Sequence of protein 1:
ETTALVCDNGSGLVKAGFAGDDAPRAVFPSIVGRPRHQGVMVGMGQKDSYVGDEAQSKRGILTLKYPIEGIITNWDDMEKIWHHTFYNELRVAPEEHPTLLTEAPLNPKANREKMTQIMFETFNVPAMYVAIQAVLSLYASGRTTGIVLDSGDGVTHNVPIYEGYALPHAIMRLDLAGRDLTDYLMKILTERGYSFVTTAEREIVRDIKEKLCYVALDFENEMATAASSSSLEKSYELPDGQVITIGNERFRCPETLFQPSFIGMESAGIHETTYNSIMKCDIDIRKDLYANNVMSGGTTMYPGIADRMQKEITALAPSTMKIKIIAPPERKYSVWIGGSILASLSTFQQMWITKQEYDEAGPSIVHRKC

These two protein chains interact to form a complex.

Sequence of protein 2:
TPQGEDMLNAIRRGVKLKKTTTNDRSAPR

Interface contacts:
Residue T351 in protein 1 interacts with residue A11 in protein 2 (closest heavy-atom distance 4.1 Å).
Residue D25 in protein 1 is in contact with residue T21 in protein 2 (closest heavy-atom distance 4.1 Å).
Residue I341 in protein 1 contacts residue L18 in protein 2 (closest heavy-atom distance 3.7 Å).
Residue D25 in protein 1 is in contact with residue K19 in protein 2 (closest heavy-atom distance 2.8 Å).
Residue D24 in protein 1 interacts with residue L18 in protein 2 (closest heavy-atom distance 3.5 Å).
Residue M355 in protein 1 is in contact with residue P3 in protein 2 (closest heavy-atom distance 2.9 Å).
Residue R210 in protein 1 is in contact with residue P29 in protein 2 (closest heavy-atom distance 3.7 Å).
Residue T148 in protein 1 interacts with residue R13 in protein 2 (closest heavy-atom distance 2.7 Å).
Residue D211 in protein 1 contacts residue P29 in protein 2 (closest heavy-atom distance 3.7 Å).
Residue F352 in protein 1 contacts residue M8 in protein 2 (closest heavy-atom distance 4.0 Å).
Residue D25 in protein 1 interacts with residue K20 in protein 2 (closest heavy-atom distance 3.4 Å).
Residue E93 in protein 1 is in contact with residue R26 in protein 2 (closest heavy-atom distance 2.8 Å).
Residue R210 in protein 1 is in contact with residue S27 in protein 2 (closest heavy-atom distance 2.7 Å).
Residue M355 in protein 1 interacts with residue M8 in protein 2 (closest heavy-atom distance 3.8 Å).
Residue L346 in protein 1 interacts with residue M8 in protein 2 (closest heavy-atom distance 3.9 Å).
Residue A26 in protein 1 interacts with residue K19 in protein 2 (closest heavy-atom distance 3.8 Å).
Residue R147 in protein 1 is in contact with residue I12 in protein 2 (closest heavy-atom distance 3.4 Å).
Residue D24 in protein 1 contacts residue T21 in protein 2 (closest heavy-atom distance 3.3 Å).
Residue K336 in protein 1 contacts residue S27 in protein 2 (closest heavy-atom distance 3.3 Å).
Residue K336 in protein 1 contacts residue D25 in protein 2 (closest heavy-atom distance 4.2 Å).
Residue M355 in protein 1 is in contact with residue T2 in protein 2 (closest heavy-atom distance 3.9 Å).
Residue G146 in protein 1 contacts residue I12 in protein 2 (closest heavy-atom distance 3.5 Å).
Residue V30 in protein 1 is in contact with residue T23 in protein 2 (closest heavy-atom distance 3.8 Å).
Residue D24 in protein 1 is in contact with residue K19 in protein 2 (closest heavy-atom distance 3.4 Å).
Residue G23 in protein 1 interacts with residue L18 in protein 2 (closest heavy-atom distance 3.3 Å).
Residue R28 in protein 1 is in contact with residue N24 in protein 2 (closest heavy-atom distance 3.6 Å).
Residue L16 in protein 1 interacts with residue S27 in protein 2 (closest heavy-atom distance 3.8 Å).
Residue A29 in protein 1 is in contact with residue N24 in protein 2 (closest heavy-atom distance 4.2 Å).
Residue I345 in protein 1 interacts with residue V16 in protein 2 (closest heavy-atom distance 3.3 Å).
Residue P27 in protein 1 interacts with residue T22 in protein 2 (closest heavy-atom distance 3.8 Å).
Residue E207 in protein 1 is in contact with residue R30 in protein 2 (closest heavy-atom distance 3.9 Å).
Residue V30 in protein 1 is in contact with residue N24 in protein 2 (closest heavy-atom distance 3.3 Å).
Residue F31 in protein 1 is in contact with residue R26 in protein 2 (closest heavy-atom distance 3.7 Å).
Residue D56 in protein 1 is in contact with residue R26 in protein 2 (closest heavy-atom distance 3.1 Å).
Residue V30 in protein 1 interacts with residue R26 in protein 2 (closest heavy-atom distance 2.9 Å).
Residue Y143 in protein 1 interacts with residue I12 in protein 2 (closest heavy-atom distance 3.5 Å).
Residue E207 in protein 1 interacts with residue P29 in protein 2 (closest heavy-atom distance 2.7 Å).
Residue D25 in protein 1 is in contact with residue L18 in protein 2 (closest heavy-atom distance 3.7 Å).
Residue S344 in protein 1 is in contact with residue L18 in protein 2 (closest heavy-atom distance 3.7 Å).
Residue Y169 in protein 1 contacts residue T2 in protein 2 (closest heavy-atom distance 3.3 Å).
Residue V30 in protein 1 contacts residue D25 in protein 2 (closest heavy-atom distance 3.4 Å).
Residue S60 in protein 1 contacts residue R30 in protein 2 (closest heavy-atom distance 4.0 Å).
Residue G146 in protein 1 contacts residue R13 in protein 2 (closest heavy-atom distance 3.4 Å).
Residue P32 in protein 1 interacts with residue R26 in protein 2 (closest heavy-atom distance 3.6 Å).
Residue R147 in protein 1 contacts residue R13 in protein 2 (closest heavy-atom distance 3.6 Å).
Residue L349 in protein 1 interacts with residue A11 in protein 2 (closest heavy-atom distance 3.7 Å).
Residue P27 in protein 1 is in contact with residue T23 in protein 2 (closest heavy-atom distance 3.0 Å).
Residue L349 in protein 1 interacts with residue V16 in protein 2 (closest heavy-atom distance 3.6 Å).
Residue Q354 in protein 1 interacts with residue Q4 in protein 2 (closest heavy-atom distance 3.5 Å).
Residue T148 in protein 1 interacts with residue L9 in protein 2 (closest heavy-atom distance 3.2 Å).
Residue Y337 in protein 1 contacts residue D25 in protein 2 (closest heavy-atom distance 2.6 Å).
Residue I345 in protein 1 contacts residue L18 in protein 2 (closest heavy-atom distance 3.6 Å).
Residue M355 in protein 1 contacts residue Q4 in protein 2 (closest heavy-atom distance 4.0 Å).
Residue T351 in protein 1 is in contact with residue D7 in protein 2 (closest heavy-atom distance 3.8 Å).
Residue T351 in protein 1 contacts residue Q4 in protein 2 (closest heavy-atom distance 4.0 Å).
Residue G23 in protein 1 contacts residue K19 in protein 2 (closest heavy-atom distance 3.1 Å).
Residue E167 in protein 1 contacts residue L9 in protein 2 (closest heavy-atom distance 3.3 Å).
Residue A204 in protein 1 is in contact with residue R30 in protein 2 (closest heavy-atom distance 3.4 Å).
Residue R28 in protein 1 interacts with residue T23 in protein 2 (closest heavy-atom distance 4.0 Å).
Residue A26 in protein 1 contacts residue T21 in protein 2 (closest heavy-atom distance 3.5 Å).